Sequence of protein 2:
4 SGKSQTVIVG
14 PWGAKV

Sequence of protein 1:
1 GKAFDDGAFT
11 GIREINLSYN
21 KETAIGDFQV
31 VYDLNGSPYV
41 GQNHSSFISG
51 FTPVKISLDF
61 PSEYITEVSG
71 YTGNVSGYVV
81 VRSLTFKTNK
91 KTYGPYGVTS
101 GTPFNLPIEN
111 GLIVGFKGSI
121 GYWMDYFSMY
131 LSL

This data describes a binding interaction between two proteins.

Residue-level contacts at the interface:
Residue F127 in protein 1 is in contact with residue G13 in protein 2 (closest heavy-atom distance 4.3 Å).
Residue L131 in protein 1 interacts with residue T9 in protein 2 (closest heavy-atom distance 3.4 Å).
Residue V79 in protein 1 contacts residue A17 in protein 2 (closest heavy-atom distance 3.4 Å).
Residue T72 in protein 1 contacts residue G16 in protein 2 (closest heavy-atom distance 3.7 Å).
Residue L106 in protein 1 is in contact with residue W15 in protein 2 (closest heavy-atom distance 4.1 Å).
Residue M129 in protein 1 interacts with residue I11 in protein 2 (closest heavy-atom distance 3.4 Å).
Residue S128 in protein 1 is in contact with residue V12 in protein 2 (closest heavy-atom distance 3.2 Å).
Residue S128 in protein 1 interacts with residue I11 in protein 2 (closest heavy-atom distance 4.0 Å).
Residue F127 in protein 1 is in contact with residue P14 in protein 2 (closest heavy-atom distance 3.3 Å).
Residue D125 in protein 1 is in contact with residue A17 in protein 2 (closest heavy-atom distance 2.8 Å).
Residue M129 in protein 1 interacts with residue W15 in protein 2 (closest heavy-atom distance 3.5 Å).
Residue V80 in protein 1 is in contact with residue G16 in protein 2 (closest heavy-atom distance 5.0 Å).
Residue Y126 in protein 1 contacts residue P14 in protein 2 (closest heavy-atom distance 3.8 Å).
Residue Y130 in protein 1 interacts with residue I11 in protein 2 (closest heavy-atom distance 4.1 Å).
Residue L131 in protein 1 interacts with residue V12 in protein 2 (closest heavy-atom distance 4.0 Å).
Residue V80 in protein 1 interacts with residue A17 in protein 2 (closest heavy-atom distance 4.8 Å).
Residue F127 in protein 1 interacts with residue V12 in protein 2 (closest heavy-atom distance 4.7 Å).
Residue L131 in protein 1 is in contact with residue V10 in protein 2 (closest heavy-atom distance 3.1 Å).
Residue Y126 in protein 1 contacts residue A17 in protein 2 (closest heavy-atom distance 3.8 Å).
Residue V81 in protein 1 is in contact with residue W15 in protein 2 (closest heavy-atom distance 3.9 Å).
Residue M129 in protein 1 contacts residue V10 in protein 2 (closest heavy-atom distance 4.2 Å).
Residue S128 in protein 1 contacts residue G13 in protein 2 (closest heavy-atom distance 3.6 Å).
Residue M129 in protein 1 interacts with residue V12 in protein 2 (closest heavy-atom distance 2.9 Å).
Residue Y126 in protein 1 interacts with residue K18 in protein 2 (closest heavy-atom distance 5.0 Å).
Residue F104 in protein 1 interacts with residue W15 in protein 2 (closest heavy-atom distance 3.5 Å).
Residue F127 in protein 1 contacts residue W15 in protein 2 (closest heavy-atom distance 3.0 Å).
Residue D125 in protein 1 contacts residue G16 in protein 2 (closest heavy-atom distance 3.4 Å).
Residue A8 in protein 1 interacts with residue T9 in protein 2 (closest heavy-atom distance 3.6 Å).
Residue S128 in protein 1 contacts residue P14 in protein 2 (closest heavy-atom distance 3.3 Å).
Residue L106 in protein 1 is in contact with residue V12 in protein 2 (closest heavy-atom distance 4.1 Å).
Residue Y130 in protein 1 interacts with residue T9 in protein 2 (closest heavy-atom distance 3.7 Å).
Residue T72 in protein 1 is in contact with residue W15 in protein 2 (closest heavy-atom distance 4.1 Å).
Residue L131 in protein 1 is in contact with residue I11 in protein 2 (closest heavy-atom distance 4.9 Å).
Residue D125 in protein 1 is in contact with residue W15 in protein 2 (closest heavy-atom distance 4.3 Å).
Residue V79 in protein 1 is in contact with residue G16 in protein 2 (closest heavy-atom distance 4.0 Å).
Residue Y126 in protein 1 interacts with residue W15 in protein 2 (closest heavy-atom distance 3.0 Å).
Residue K117 in protein 1 is in contact with residue I11 in protein 2 (closest heavy-atom distance 4.7 Å).
Residue Y130 in protein 1 interacts with residue V10 in protein 2 (closest heavy-atom distance 3.6 Å).
Residue V114 in protein 1 interacts with residue T9 in protein 2 (closest heavy-atom distance 4.8 Å).
Residue Y126 in protein 1 is in contact with residue V19 in protein 2 (closest heavy-atom distance 4.1 Å).
Residue V81 in protein 1 contacts residue G16 in protein 2 (closest heavy-atom distance 4.4 Å).
Residue Y126 in protein 1 contacts residue G16 in protein 2 (closest heavy-atom distance 3.9 Å).